This data describes a binding interaction between two proteins.

Sequence of chain A:
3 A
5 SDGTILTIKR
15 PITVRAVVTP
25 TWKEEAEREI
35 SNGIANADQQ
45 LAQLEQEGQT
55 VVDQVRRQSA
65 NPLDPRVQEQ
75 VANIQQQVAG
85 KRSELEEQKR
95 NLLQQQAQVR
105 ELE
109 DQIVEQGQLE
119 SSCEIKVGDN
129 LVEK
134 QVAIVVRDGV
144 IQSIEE

Contacts between the two chains:
Residue I123 in chain A contacts residue I144 in chain B (closest heavy-atom distance 4.5 Å).
Residue I123 in chain A interacts with residue I147 in chain B (closest heavy-atom distance 4.6 Å).
Residue L129 in chain A is in contact with residue I144 in chain B (closest heavy-atom distance 3.8 Å).
Residue K124 in chain A contacts residue I147 in chain B (closest heavy-atom distance 4.3 Å).
Residue N128 in chain A is in contact with residue V143 in chain B (closest heavy-atom distance 3.7 Å).
Residue K13 in chain A is in contact with residue L117 in chain B (closest heavy-atom distance 4.5 Å).
Residue V125 in chain A contacts residue S146 in chain B (closest heavy-atom distance 4.3 Å).
Residue K13 in chain A interacts with residue S119 in chain B (closest heavy-atom distance 5.0 Å).
Residue D127 in chain A contacts residue I144 in chain B (closest heavy-atom distance 2.9 Å).
Residue G126 in chain A contacts residue I144 in chain B (closest heavy-atom distance 2.9 Å).
Residue L10 in chain A is in contact with residue I137 in chain B (closest heavy-atom distance 3.7 Å).
Residue D6 in chain A contacts residue E149 in chain B (closest heavy-atom distance 3.0 Å).
Residue E73 in chain A is in contact with residue R70 in chain B (closest heavy-atom distance 5.0 Å).
Residue L10 in chain A is in contact with residue I16 in chain B (closest heavy-atom distance 3.8 Å).
Residue I123 in chain A contacts residue I137 in chain B (closest heavy-atom distance 4.3 Å).
Residue N128 in chain A contacts residue G142 in chain B (closest heavy-atom distance 3.2 Å).
Residue V130 in chain A is in contact with residue G142 in chain B (closest heavy-atom distance 3.6 Å).
Residue L129 in chain A contacts residue V139 in chain B (closest heavy-atom distance 3.8 Å).
Residue L129 in chain A contacts residue L117 in chain B (closest heavy-atom distance 4.3 Å).
Residue T8 in chain A is in contact with residue I147 in chain B (closest heavy-atom distance 3.8 Å).
Residue D127 in chain A contacts residue V143 in chain B (closest heavy-atom distance 3.3 Å).
Residue L10 in chain A is in contact with residue V135 in chain B (closest heavy-atom distance 4.7 Å).
Residue I12 in chain A contacts residue I16 in chain B (closest heavy-atom distance 3.6 Å).
Residue L10 in chain A is in contact with residue R14 in chain B (closest heavy-atom distance 3.4 Å).
Residue K13 in chain A interacts with residue E118 in chain B (closest heavy-atom distance 3.2 Å).
Residue L129 in chain A interacts with residue V143 in chain B (closest heavy-atom distance 4.8 Å).
Residue D6 in chain A contacts residue I147 in chain B (closest heavy-atom distance 4.2 Å).
Residue V125 in chain A is in contact with residue Q145 in chain B (closest heavy-atom distance 3.5 Å).
Residue I12 in chain A contacts residue L117 in chain B (closest heavy-atom distance 4.0 Å).
Residue L10 in chain A is in contact with residue I147 in chain B (closest heavy-atom distance 3.8 Å).
Residue L129 in chain A is in contact with residue G142 in chain B (closest heavy-atom distance 2.6 Å).
Residue L129 in chain A is in contact with residue I137 in chain B (closest heavy-atom distance 3.7 Å).
Residue T11 in chain A contacts residue E118 in chain B (closest heavy-atom distance 3.9 Å).
Residue T11 in chain A contacts residue S119 in chain B (closest heavy-atom distance 2.7 Å).
Residue T11 in chain A is in contact with residue C121 in chain B (closest heavy-atom distance 5.0 Å).
Residue I12 in chain A interacts with residue S119 in chain B (closest heavy-atom distance 4.3 Å).
Residue L10 in chain A contacts residue S119 in chain B (closest heavy-atom distance 4.9 Å).
Residue E118 in chain A contacts residue E118 in chain B (closest heavy-atom distance 4.7 Å).
Residue V125 in chain A contacts residue I147 in chain B (closest heavy-atom distance 4.4 Å).
Residue D127 in chain A interacts with residue G142 in chain B (closest heavy-atom distance 3.5 Å).
Residue T11 in chain A interacts with residue S120 in chain B (closest heavy-atom distance 2.9 Å).
Residue I12 in chain A interacts with residue E118 in chain B (closest heavy-atom distance 3.8 Å).
Residue T11 in chain A interacts with residue I16 in chain B (closest heavy-atom distance 4.7 Å).
Residue T8 in chain A contacts residue E149 in chain B (closest heavy-atom distance 3.3 Å).
Residue G126 in chain A contacts residue V143 in chain B (closest heavy-atom distance 4.0 Å).
Residue N128 in chain A contacts residue D141 in chain B (closest heavy-atom distance 4.1 Å).
Residue V125 in chain A contacts residue I144 in chain B (closest heavy-atom distance 3.7 Å).
Residue K124 in chain A is in contact with residue I144 in chain B (closest heavy-atom distance 4.0 Å).
Residue L129 in chain A interacts with residue V18 in chain B (closest heavy-atom distance 4.8 Å).

Sequence of chain B:
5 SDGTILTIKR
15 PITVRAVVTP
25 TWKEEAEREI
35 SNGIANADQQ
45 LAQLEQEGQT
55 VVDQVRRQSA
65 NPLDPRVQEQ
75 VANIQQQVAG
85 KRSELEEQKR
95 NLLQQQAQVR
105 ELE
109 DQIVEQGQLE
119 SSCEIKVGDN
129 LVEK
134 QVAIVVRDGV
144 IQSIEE